Sequence of chain A:
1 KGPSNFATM

Sequence of chain B:
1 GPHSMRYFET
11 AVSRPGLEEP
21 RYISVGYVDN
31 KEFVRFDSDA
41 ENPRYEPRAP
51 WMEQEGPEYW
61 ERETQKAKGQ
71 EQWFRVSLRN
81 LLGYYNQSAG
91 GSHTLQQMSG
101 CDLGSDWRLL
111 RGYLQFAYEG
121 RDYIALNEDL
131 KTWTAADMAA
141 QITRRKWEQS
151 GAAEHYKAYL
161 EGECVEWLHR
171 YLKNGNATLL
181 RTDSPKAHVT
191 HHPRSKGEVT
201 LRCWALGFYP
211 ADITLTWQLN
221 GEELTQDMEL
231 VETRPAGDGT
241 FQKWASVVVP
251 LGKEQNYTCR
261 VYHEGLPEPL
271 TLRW

Interface contacts:
Residue W73 in chain B is in contact with residue M9 in chain A (closest heavy-atom distance 4.0 Å).
Residue Y156 in chain B is in contact with residue S4 in chain A (closest heavy-atom distance 4.8 Å).
Residue I124 in chain B interacts with residue M9 in chain A (closest heavy-atom distance 4.7 Å).
Residue E9 in chain B interacts with residue P3 in chain A (closest heavy-atom distance 3.5 Å).
Residue W147 in chain B contacts residue M9 in chain A (closest heavy-atom distance 3.8 Å).
Residue Q97 in chain B is in contact with residue N5 in chain A (closest heavy-atom distance 2.9 Å).
Residue F116 in chain B is in contact with residue N5 in chain A (closest heavy-atom distance 3.9 Å).
Residue Y123 in chain B is in contact with residue M9 in chain A (closest heavy-atom distance 3.8 Å).
Residue W73 in chain B contacts residue F6 in chain A (closest heavy-atom distance 3.0 Å).
Residue N80 in chain B contacts residue T8 in chain A (closest heavy-atom distance 3.8 Å).
Residue V76 in chain B is in contact with residue T8 in chain A (closest heavy-atom distance 3.7 Å).
Residue E63 in chain B interacts with residue G2 in chain A (closest heavy-atom distance 3.7 Å).
Residue Y156 in chain B interacts with residue F6 in chain A (closest heavy-atom distance 3.1 Å).
Residue W73 in chain B is in contact with residue A7 in chain A (closest heavy-atom distance 3.2 Å).
Residue R62 in chain B is in contact with residue K1 in chain A (closest heavy-atom distance 3.7 Å).
Residue H155 in chain B is in contact with residue F6 in chain A (closest heavy-atom distance 3.2 Å).
Residue Y156 in chain B is in contact with residue A7 in chain A (closest heavy-atom distance 4.6 Å).
Residue E63 in chain B contacts residue K1 in chain A (closest heavy-atom distance 3.5 Å).
Residue W147 in chain B contacts residue T8 in chain A (closest heavy-atom distance 2.8 Å).
Residue K66 in chain B is in contact with residue S4 in chain A (closest heavy-atom distance 4.0 Å).
Residue K146 in chain B interacts with residue M9 in chain A (closest heavy-atom distance 3.6 Å).
Residue C164 in chain B is in contact with residue K1 in chain A (closest heavy-atom distance 4.9 Å).
Residue Y7 in chain B is in contact with residue K1 in chain A (closest heavy-atom distance 2.8 Å).
Residue K66 in chain B is in contact with residue K1 in chain A (closest heavy-atom distance 4.0 Å).
Residue K146 in chain B interacts with residue T8 in chain A (closest heavy-atom distance 3.0 Å).
Residue L81 in chain B interacts with residue M9 in chain A (closest heavy-atom distance 3.7 Å).
Residue L95 in chain B interacts with residue M9 in chain A (closest heavy-atom distance 3.6 Å).
Residue Y159 in chain B contacts residue P3 in chain A (closest heavy-atom distance 3.4 Å).
Residue F116 in chain B is in contact with residue M9 in chain A (closest heavy-atom distance 3.4 Å).
Residue Y7 in chain B contacts residue G2 in chain A (closest heavy-atom distance 3.3 Å).
Residue Y171 in chain B is in contact with residue K1 in chain A (closest heavy-atom distance 2.9 Å).
Residue Y59 in chain B interacts with residue K1 in chain A (closest heavy-atom distance 3.8 Å).
Residue Y159 in chain B is in contact with residue G2 in chain A (closest heavy-atom distance 3.2 Å).
Residue K146 in chain B is in contact with residue A7 in chain A (closest heavy-atom distance 4.3 Å).
Residue Y7 in chain B interacts with residue P3 in chain A (closest heavy-atom distance 4.1 Å).
Residue N80 in chain B interacts with residue M9 in chain A (closest heavy-atom distance 3.8 Å).
Residue W167 in chain B contacts residue K1 in chain A (closest heavy-atom distance 3.6 Å).
Residue F33 in chain B is in contact with residue K1 in chain A (closest heavy-atom distance 4.6 Å).
Residue M5 in chain B contacts residue K1 in chain A (closest heavy-atom distance 3.6 Å).
Residue Q70 in chain B interacts with residue N5 in chain A (closest heavy-atom distance 2.9 Å).
Residue Q70 in chain B contacts residue S4 in chain A (closest heavy-atom distance 3.7 Å).
Residue Y159 in chain B is in contact with residue K1 in chain A (closest heavy-atom distance 2.6 Å).
Residue T143 in chain B contacts residue M9 in chain A (closest heavy-atom distance 2.8 Å).
Residue Y84 in chain B is in contact with residue M9 in chain A (closest heavy-atom distance 2.6 Å).
Residue Q70 in chain B is in contact with residue P3 in chain A (closest heavy-atom distance 3.2 Å).
Residue S77 in chain B is in contact with residue T8 in chain A (closest heavy-atom distance 3.7 Å).
Residue W73 in chain B interacts with residue N5 in chain A (closest heavy-atom distance 3.1 Å).
Residue Q97 in chain B contacts residue P3 in chain A (closest heavy-atom distance 3.5 Å).
Residue W73 in chain B interacts with residue T8 in chain A (closest heavy-atom distance 3.4 Å).
Residue Y156 in chain B is in contact with residue N5 in chain A (closest heavy-atom distance 3.4 Å).
Residue Y156 in chain B is in contact with residue P3 in chain A (closest heavy-atom distance 4.9 Å).
Residue F74 in chain B contacts residue N5 in chain A (closest heavy-atom distance 4.1 Å).
Residue W147 in chain B interacts with residue A7 in chain A (closest heavy-atom distance 3.2 Å).
Residue S99 in chain B contacts residue P3 in chain A (closest heavy-atom distance 3.2 Å).
Residue K66 in chain B contacts residue P3 in chain A (closest heavy-atom distance 3.9 Å).
Residue E163 in chain B interacts with residue K1 in chain A (closest heavy-atom distance 3.4 Å).
Residue S150 in chain B contacts residue A7 in chain A (closest heavy-atom distance 3.7 Å).
Residue A152 in chain B contacts residue F6 in chain A (closest heavy-atom distance 4.3 Å).
Residue S77 in chain B is in contact with residue M9 in chain A (closest heavy-atom distance 3.0 Å).
Residue K66 in chain B interacts with residue G2 in chain A (closest heavy-atom distance 3.1 Å).

These two protein chains interact to form a complex.